Contacts between the two chains:
Residue L277 in the first protein contacts residue P15 in the second protein (closest heavy-atom distance 4.3 Å).
Residue L336 in the first protein contacts residue V25 in the second protein (closest heavy-atom distance 4.1 Å).
Residue G386 in the first protein contacts residue L30 in the second protein (closest heavy-atom distance 3.3 Å).
Residue S284 in the first protein is in contact with residue F19 in the second protein (closest heavy-atom distance 3.7 Å).
Residue L336 in the first protein interacts with residue L26 in the second protein (closest heavy-atom distance 3.9 Å).
Residue F279 in the first protein contacts residue V17 in the second protein (closest heavy-atom distance 3.3 Å).
Residue L615 in the first protein is in contact with residue V17 in the second protein (closest heavy-atom distance 4.5 Å).
Residue Y339 in the first protein contacts residue D31 in the second protein (closest heavy-atom distance 2.8 Å).
Residue A614 in the first protein interacts with residue V17 in the second protein (closest heavy-atom distance 3.5 Å).
Residue H337 in the first protein contacts residue S27 in the second protein (closest heavy-atom distance 3.3 Å).
Residue G386 in the first protein is in contact with residue I29 in the second protein (closest heavy-atom distance 3.5 Å).
Residue F279 in the first protein interacts with residue V14 in the second protein (closest heavy-atom distance 4.1 Å).
Residue V613 in the first protein interacts with residue S16 in the second protein (closest heavy-atom distance 3.5 Å).
Residue P612 in the first protein is in contact with residue V17 in the second protein (closest heavy-atom distance 4.0 Å).
Residue F279 in the first protein is in contact with residue S16 in the second protein (closest heavy-atom distance 3.7 Å).
Residue K338 in the first protein is in contact with residue D22 in the second protein (closest heavy-atom distance 3.0 Å).
Residue V335 in the first protein contacts residue D24 in the second protein (closest heavy-atom distance 4.4 Å).
Residue F387 in the first protein contacts residue I29 in the second protein (closest heavy-atom distance 3.6 Å).
Residue K340 in the first protein interacts with residue D22 in the second protein (closest heavy-atom distance 4.0 Å).
Residue S288 in the first protein is in contact with residue F19 in the second protein (closest heavy-atom distance 4.1 Å).
Residue K338 in the first protein contacts residue I29 in the second protein (closest heavy-atom distance 3.0 Å).
Residue Q281 in the first protein is in contact with residue V17 in the second protein (closest heavy-atom distance 4.7 Å).
Residue Y339 in the first protein interacts with residue L30 in the second protein (closest heavy-atom distance 4.7 Å).
Residue N287 in the first protein is in contact with residue G21 in the second protein (closest heavy-atom distance 3.3 Å).
Residue C388 in the first protein interacts with residue I29 in the second protein (closest heavy-atom distance 3.8 Å).
Residue N287 in the first protein is in contact with residue F19 in the second protein (closest heavy-atom distance 3.5 Å).
Residue P612 in the first protein is in contact with residue P15 in the second protein (closest heavy-atom distance 3.5 Å).
Residue F279 in the first protein contacts residue P15 in the second protein (closest heavy-atom distance 3.3 Å).
Residue C388 in the first protein contacts residue L30 in the second protein (closest heavy-atom distance 2.8 Å).
Residue F387 in the first protein is in contact with residue D31 in the second protein (closest heavy-atom distance 4.5 Å).
Residue C388 in the first protein is in contact with residue D31 in the second protein (closest heavy-atom distance 3.1 Å).
Residue L334 in the first protein is in contact with residue L26 in the second protein (closest heavy-atom distance 4.1 Å).
Residue H337 in the first protein is in contact with residue V25 in the second protein (closest heavy-atom distance 4.0 Å).
Residue Q281 in the first protein is in contact with residue F19 in the second protein (closest heavy-atom distance 3.5 Å).
Residue F387 in the first protein is in contact with residue L30 in the second protein (closest heavy-atom distance 3.1 Å).
Residue V613 in the first protein contacts residue V17 in the second protein (closest heavy-atom distance 3.0 Å).
Residue K338 in the first protein contacts residue V25 in the second protein (closest heavy-atom distance 3.9 Å).
Residue L336 in the first protein interacts with residue S27 in the second protein (closest heavy-atom distance 3.3 Å).
Residue P289 in the first protein interacts with residue F19 in the second protein (closest heavy-atom distance 3.5 Å).
Residue N287 in the first protein interacts with residue D22 in the second protein (closest heavy-atom distance 3.3 Å).
Residue P610 in the first protein is in contact with residue V14 in the second protein (closest heavy-atom distance 4.0 Å).
Residue K338 in the first protein interacts with residue S27 in the second protein (closest heavy-atom distance 3.5 Å).
Residue V335 in the first protein interacts with residue V20 in the second protein (closest heavy-atom distance 3.3 Å).
Residue F279 in the first protein is in contact with residue Q18 in the second protein (closest heavy-atom distance 2.6 Å).
Residue Y339 in the first protein is in contact with residue I29 in the second protein (closest heavy-atom distance 3.8 Å).
Residue V335 in the first protein is in contact with residue V25 in the second protein (closest heavy-atom distance 3.7 Å).
Residue K338 in the first protein interacts with residue H28 in the second protein (closest heavy-atom distance 3.7 Å).
Residue Q281 in the first protein contacts residue Q18 in the second protein (closest heavy-atom distance 2.6 Å).
Residue P612 in the first protein is in contact with residue V14 in the second protein (closest heavy-atom distance 4.4 Å).
Residue V335 in the first protein is in contact with residue L26 in the second protein (closest heavy-atom distance 3.3 Å).
Residue V613 in the first protein interacts with residue P15 in the second protein (closest heavy-atom distance 4.7 Å).
Residue I644 in the first protein is in contact with residue V17 in the second protein (closest heavy-atom distance 4.0 Å).
Residue P612 in the first protein contacts residue S16 in the second protein (closest heavy-atom distance 4.6 Å).
Residue C282 in the first protein is in contact with residue V20 in the second protein (closest heavy-atom distance 3.6 Å).
Residue G386 in the first protein is in contact with residue H28 in the second protein (closest heavy-atom distance 3.8 Å).
Residue P276 in the first protein interacts with residue P15 in the second protein (closest heavy-atom distance 3.9 Å).
Residue V383 in the first protein is in contact with residue I29 in the second protein (closest heavy-atom distance 3.9 Å).
Residue H337 in the first protein is in contact with residue I29 in the second protein (closest heavy-atom distance 3.4 Å).
Residue Q281 in the first protein is in contact with residue V20 in the second protein (closest heavy-atom distance 2.8 Å).
Residue L280 in the first protein contacts residue Q18 in the second protein (closest heavy-atom distance 3.4 Å).

The following describes two proteins that form a bound complex.

Sequence of the second protein:
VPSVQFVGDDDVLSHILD

Sequence of the first protein:
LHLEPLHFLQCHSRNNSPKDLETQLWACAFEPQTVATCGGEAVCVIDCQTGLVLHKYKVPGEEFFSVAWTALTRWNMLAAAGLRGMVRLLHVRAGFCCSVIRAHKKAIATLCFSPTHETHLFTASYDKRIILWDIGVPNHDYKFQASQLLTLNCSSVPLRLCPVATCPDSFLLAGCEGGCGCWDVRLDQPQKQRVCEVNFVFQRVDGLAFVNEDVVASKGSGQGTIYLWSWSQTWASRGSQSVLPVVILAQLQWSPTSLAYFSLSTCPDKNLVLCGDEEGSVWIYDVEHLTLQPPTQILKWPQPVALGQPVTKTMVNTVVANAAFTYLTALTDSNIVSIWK